Sequence of protein 2:
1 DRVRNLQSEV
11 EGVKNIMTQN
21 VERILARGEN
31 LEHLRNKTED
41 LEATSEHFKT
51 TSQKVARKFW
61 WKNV

Sequence of protein 1:
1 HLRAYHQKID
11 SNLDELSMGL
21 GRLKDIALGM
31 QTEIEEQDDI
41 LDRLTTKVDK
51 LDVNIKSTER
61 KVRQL

These two protein chains interact to form a complex.

Contacts between the two chains:
Residue R63 in protein 1 is in contact with residue T51 in protein 2 (closest heavy-atom distance 3.8 Å).
Residue E59 in protein 1 is in contact with residue H47 in protein 2 (closest heavy-atom distance 3.8 Å).
Residue V62 in protein 1 interacts with residue S52 in protein 2 (closest heavy-atom distance 4.2 Å).
Residue V48 in protein 1 contacts residue L41 in protein 2 (closest heavy-atom distance 4.3 Å).
Residue A27 in protein 1 contacts residue N20 in protein 2 (closest heavy-atom distance 3.0 Å).
Residue L20 in protein 1 contacts residue L6 in protein 2 (closest heavy-atom distance 3.6 Å).
Residue M30 in protein 1 is in contact with residue N20 in protein 2 (closest heavy-atom distance 3.6 Å).
Residue I55 in protein 1 interacts with residue T44 in protein 2 (closest heavy-atom distance 3.6 Å).
Residue V62 in protein 1 interacts with residue F48 in protein 2 (closest heavy-atom distance 4.5 Å).
Residue A27 in protein 1 contacts residue M17 in protein 2 (closest heavy-atom distance 3.8 Å).
Residue A27 in protein 1 is in contact with residue I16 in protein 2 (closest heavy-atom distance 3.6 Å).
Residue I34 in protein 1 is in contact with residue R23 in protein 2 (closest heavy-atom distance 3.2 Å).
Residue I34 in protein 1 is in contact with residue I24 in protein 2 (closest heavy-atom distance 4.0 Å).
Residue I55 in protein 1 contacts residue S45 in protein 2 (closest heavy-atom distance 4.4 Å).
Residue L65 in protein 1 interacts with residue V55 in protein 2 (closest heavy-atom distance 4.3 Å).
Residue L65 in protein 1 is in contact with residue K62 in protein 2 (closest heavy-atom distance 4.7 Å).
Residue E59 in protein 1 is in contact with residue F48 in protein 2 (closest heavy-atom distance 3.8 Å).
Residue Q31 in protein 1 contacts residue I16 in protein 2 (closest heavy-atom distance 4.3 Å).
Residue L20 in protein 1 contacts residue E9 in protein 2 (closest heavy-atom distance 4.5 Å).
Residue L20 in protein 1 interacts with residue V10 in protein 2 (closest heavy-atom distance 3.6 Å).
Residue L28 in protein 1 contacts residue I16 in protein 2 (closest heavy-atom distance 3.7 Å).
Residue L41 in protein 1 contacts residue R27 in protein 2 (closest heavy-atom distance 3.9 Å).
Residue V62 in protein 1 interacts with residue V55 in protein 2 (closest heavy-atom distance 3.5 Å).
Residue L16 in protein 1 is in contact with residue L6 in protein 2 (closest heavy-atom distance 4.2 Å).
Residue L13 in protein 1 contacts residue L6 in protein 2 (closest heavy-atom distance 4.0 Å).
Residue I55 in protein 1 is in contact with residue F48 in protein 2 (closest heavy-atom distance 3.6 Å).
Residue D52 in protein 1 is in contact with residue T44 in protein 2 (closest heavy-atom distance 2.7 Å).
Residue I55 in protein 1 interacts with residue L41 in protein 2 (closest heavy-atom distance 3.8 Å).
Residue L41 in protein 1 is in contact with residue L31 in protein 2 (closest heavy-atom distance 3.6 Å).
Residue Q31 in protein 1 contacts residue Q19 in protein 2 (closest heavy-atom distance 2.8 Å).
Residue L65 in protein 1 is in contact with residue F59 in protein 2 (closest heavy-atom distance 3.6 Å).
Residue K24 in protein 1 interacts with residue V13 in protein 2 (closest heavy-atom distance 3.8 Å).
Residue L20 in protein 1 interacts with residue V13 in protein 2 (closest heavy-atom distance 3.9 Å).
Residue L23 in protein 1 is in contact with residue V13 in protein 2 (closest heavy-atom distance 4.0 Å).
Residue V48 in protein 1 interacts with residue L34 in protein 2 (closest heavy-atom distance 4.1 Å).
Residue A27 in protein 1 contacts residue V13 in protein 2 (closest heavy-atom distance 4.2 Å).
Residue T45 in protein 1 is in contact with residue K37 in protein 2 (closest heavy-atom distance 3.9 Å).
Residue D52 in protein 1 is in contact with residue D40 in protein 2 (closest heavy-atom distance 3.9 Å).
Residue L41 in protein 1 interacts with residue L34 in protein 2 (closest heavy-atom distance 4.0 Å).
Residue D38 in protein 1 contacts residue R23 in protein 2 (closest heavy-atom distance 2.2 Å).
Residue E59 in protein 1 contacts residue T51 in protein 2 (closest heavy-atom distance 2.6 Å).
Residue Q37 in protein 1 is in contact with residue R27 in protein 2 (closest heavy-atom distance 2.5 Å).
Residue M30 in protein 1 contacts residue M17 in protein 2 (closest heavy-atom distance 3.6 Å).
Residue V62 in protein 1 is in contact with residue T51 in protein 2 (closest heavy-atom distance 3.6 Å).
Residue S17 in protein 1 interacts with residue L6 in protein 2 (closest heavy-atom distance 4.0 Å).
Residue Q31 in protein 1 contacts residue N20 in protein 2 (closest heavy-atom distance 3.3 Å).
Residue L44 in protein 1 is in contact with residue L34 in protein 2 (closest heavy-atom distance 3.8 Å).
Residue D52 in protein 1 is in contact with residue L41 in protein 2 (closest heavy-atom distance 3.6 Å).
Residue V48 in protein 1 interacts with residue T38 in protein 2 (closest heavy-atom distance 4.1 Å).
Residue D38 in protein 1 contacts residue R27 in protein 2 (closest heavy-atom distance 4.7 Å).
Residue I34 in protein 1 is in contact with residue N20 in protein 2 (closest heavy-atom distance 3.9 Å).
Residue L51 in protein 1 is in contact with residue L41 in protein 2 (closest heavy-atom distance 4.0 Å).
Residue K24 in protein 1 contacts residue I16 in protein 2 (closest heavy-atom distance 4.1 Å).
Residue T45 in protein 1 interacts with residue L34 in protein 2 (closest heavy-atom distance 3.8 Å).
Residue L65 in protein 1 is in contact with residue K58 in protein 2 (closest heavy-atom distance 2.7 Å).
Residue T58 in protein 1 interacts with residue F48 in protein 2 (closest heavy-atom distance 3.8 Å).
Residue V48 in protein 1 contacts residue K37 in protein 2 (closest heavy-atom distance 4.0 Å).
Residue E35 in protein 1 interacts with residue R23 in protein 2 (closest heavy-atom distance 3.2 Å).
Residue K56 in protein 1 interacts with residue T44 in protein 2 (closest heavy-atom distance 3.9 Å).
Residue D49 in protein 1 contacts residue K37 in protein 2 (closest heavy-atom distance 2.8 Å).